Interface contacts:
Residue V10 in the first protein contacts residue F26 in the second protein (closest heavy-atom distance 4.0 Å).
Residue L11 in the first protein contacts residue F26 in the second protein (closest heavy-atom distance 3.9 Å).
Residue E5 in the first protein is in contact with residue L22 in the second protein (closest heavy-atom distance 3.7 Å).
Residue L50 in the first protein interacts with residue L22 in the second protein (closest heavy-atom distance 4.5 Å).
Residue L11 in the first protein contacts residue R29 in the second protein (closest heavy-atom distance 4.8 Å).
Residue L8 in the first protein interacts with residue L22 in the second protein (closest heavy-atom distance 3.5 Å).
Residue P14 in the first protein is in contact with residue M30 in the second protein (closest heavy-atom distance 3.8 Å).
Residue L50 in the first protein is in contact with residue R23 in the second protein (closest heavy-atom distance 3.8 Å).
Residue K49 in the first protein contacts residue R23 in the second protein (closest heavy-atom distance 3.2 Å).
Residue R12 in the first protein is in contact with residue M30 in the second protein (closest heavy-atom distance 3.5 Å).
Residue L50 in the first protein is in contact with residue F26 in the second protein (closest heavy-atom distance 3.6 Å).
Residue K9 in the first protein is in contact with residue R29 in the second protein (closest heavy-atom distance 3.9 Å).
Residue L11 in the first protein contacts residue M30 in the second protein (closest heavy-atom distance 4.0 Å).
Residue L8 in the first protein interacts with residue R23 in the second protein (closest heavy-atom distance 3.8 Å).
Residue F51 in the first protein is in contact with residue F26 in the second protein (closest heavy-atom distance 3.8 Å).
Residue E5 in the first protein contacts residue L21 in the second protein (closest heavy-atom distance 4.1 Å).
Residue A13 in the first protein is in contact with residue M30 in the second protein (closest heavy-atom distance 3.6 Å).
Residue E5 in the first protein is in contact with residue E17 in the second protein (closest heavy-atom distance 3.6 Å).
Residue L8 in the first protein interacts with residue F26 in the second protein (closest heavy-atom distance 4.5 Å).
Residue L32 in the first protein is in contact with residue M30 in the second protein (closest heavy-atom distance 4.5 Å).
Residue E4 in the first protein is in contact with residue E17 in the second protein (closest heavy-atom distance 4.7 Å).

Sequence of the second protein:
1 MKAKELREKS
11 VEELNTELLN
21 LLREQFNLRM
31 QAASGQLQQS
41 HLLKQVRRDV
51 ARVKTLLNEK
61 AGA

Sequence of the first protein:
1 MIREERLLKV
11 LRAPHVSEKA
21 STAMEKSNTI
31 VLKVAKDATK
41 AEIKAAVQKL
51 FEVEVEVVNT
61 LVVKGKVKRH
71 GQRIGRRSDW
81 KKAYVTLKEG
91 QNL

This data describes a binding interaction between two proteins.